Residue-level contacts at the interface:
Residue G206 in protein 2 interacts with residue C17 in protein 1 (closest heavy-atom distance 3.1 Å).
Residue T207 in protein 2 is in contact with residue C17 in protein 1 (closest heavy-atom distance 3.8 Å).
Residue P249 in protein 2 is in contact with residue R11 in protein 1 (closest heavy-atom distance 4.0 Å).
Residue E236 in protein 2 contacts residue R15 in protein 1 (closest heavy-atom distance 3.1 Å).
Residue S59 in protein 2 is in contact with residue C17 in protein 1 (closest heavy-atom distance 3.2 Å).
Residue L204 in protein 2 is in contact with residue I18 in protein 1 (closest heavy-atom distance 3.3 Å).
Residue F60 in protein 2 is in contact with residue H19 in protein 1 (closest heavy-atom distance 4.0 Å).
Residue E133 in protein 2 contacts residue R14 in protein 1 (closest heavy-atom distance 3.0 Å).
Residue Y241 in protein 2 interacts with residue Y3 in protein 1 (closest heavy-atom distance 4.1 Å).
Residue P242 in protein 2 is in contact with residue R15 in protein 1 (closest heavy-atom distance 4.3 Å).
Residue T57 in protein 2 contacts residue R14 in protein 1 (closest heavy-atom distance 3.0 Å).
Residue F245 in protein 2 is in contact with residue T2 in protein 1 (closest heavy-atom distance 3.6 Å).
Residue S59 in protein 2 is in contact with residue A16 in protein 1 (closest heavy-atom distance 4.0 Å).
Residue P208 in protein 2 interacts with residue R11 in protein 1 (closest heavy-atom distance 3.8 Å).
Residue R139 in protein 2 is in contact with residue T12 in protein 1 (closest heavy-atom distance 3.1 Å).
Residue P242 in protein 2 is in contact with residue F6 in protein 1 (closest heavy-atom distance 3.6 Å).
Residue F60 in protein 2 contacts residue C17 in protein 1 (closest heavy-atom distance 3.6 Å).
Residue G240 in protein 2 contacts residue F6 in protein 1 (closest heavy-atom distance 3.9 Å).
Residue Y241 in protein 2 is in contact with residue T2 in protein 1 (closest heavy-atom distance 3.3 Å).
Residue I252 in protein 2 is in contact with residue R11 in protein 1 (closest heavy-atom distance 3.6 Å).
Residue P175 in protein 2 contacts residue R15 in protein 1 (closest heavy-atom distance 3.4 Å).
Residue F135 in protein 2 interacts with residue R14 in protein 1 (closest heavy-atom distance 3.5 Å).
Residue Y336 in protein 2 contacts residue R14 in protein 1 (closest heavy-atom distance 3.4 Å).
Residue A246 in protein 2 contacts residue R11 in protein 1 (closest heavy-atom distance 3.4 Å).
Residue L88 in protein 2 interacts with residue H19 in protein 1 (closest heavy-atom distance 3.4 Å).
Residue L204 in protein 2 interacts with residue H19 in protein 1 (closest heavy-atom distance 2.8 Å).
Residue K174 in protein 2 interacts with residue C17 in protein 1 (closest heavy-atom distance 4.1 Å).
Residue L211 in protein 2 contacts residue I18 in protein 1 (closest heavy-atom distance 3.9 Å).
Residue K174 in protein 2 is in contact with residue A16 in protein 1 (closest heavy-atom distance 4.0 Å).
Residue F193 in protein 2 contacts residue C17 in protein 1 (closest heavy-atom distance 3.5 Å).
Residue K174 in protein 2 contacts residue R15 in protein 1 (closest heavy-atom distance 3.2 Å).
Residue E176 in protein 2 is in contact with residue R14 in protein 1 (closest heavy-atom distance 3.7 Å).
Residue R139 in protein 2 is in contact with residue R15 in protein 1 (closest heavy-atom distance 3.5 Å).
Residue F135 in protein 2 is in contact with residue T12 in protein 1 (closest heavy-atom distance 3.5 Å).
Residue E176 in protein 2 contacts residue G13 in protein 1 (closest heavy-atom distance 4.2 Å).
Residue E209 in protein 2 contacts residue R11 in protein 1 (closest heavy-atom distance 2.7 Å).
Residue F245 in protein 2 interacts with residue F6 in protein 1 (closest heavy-atom distance 3.5 Å).
Residue R139 in protein 2 contacts residue F6 in protein 1 (closest heavy-atom distance 3.6 Å).
Residue G206 in protein 2 interacts with residue I18 in protein 1 (closest heavy-atom distance 2.5 Å).
Residue Y253 in protein 2 contacts residue I18 in protein 1 (closest heavy-atom distance 3.9 Å).
Residue Q90 in protein 2 contacts residue H19 in protein 1 (closest heavy-atom distance 3.5 Å).
Residue C205 in protein 2 contacts residue H19 in protein 1 (closest heavy-atom distance 4.0 Å).
Residue E176 in protein 2 is in contact with residue R15 in protein 1 (closest heavy-atom distance 2.7 Å).
Residue F135 in protein 2 is in contact with residue G13 in protein 1 (closest heavy-atom distance 3.3 Å).
Residue F193 in protein 2 interacts with residue I18 in protein 1 (closest heavy-atom distance 3.5 Å).
Residue P208 in protein 2 interacts with residue I18 in protein 1 (closest heavy-atom distance 3.8 Å).
Residue Y241 in protein 2 contacts residue F6 in protein 1 (closest heavy-atom distance 3.5 Å).
Residue D247 in protein 2 interacts with residue S9 in protein 1 (closest heavy-atom distance 3.5 Å).
Residue L204 in protein 2 interacts with residue D20 in protein 1 (closest heavy-atom distance 3.5 Å).
Residue E209 in protein 2 interacts with residue R15 in protein 1 (closest heavy-atom distance 3.6 Å).
Residue F135 in protein 2 interacts with residue R15 in protein 1 (closest heavy-atom distance 3.6 Å).
Residue F193 in protein 2 interacts with residue H19 in protein 1 (closest heavy-atom distance 4.5 Å).
Residue F245 in protein 2 is in contact with residue D5 in protein 1 (closest heavy-atom distance 3.9 Å).
Residue C205 in protein 2 interacts with residue I18 in protein 1 (closest heavy-atom distance 3.3 Å).
Residue Y210 in protein 2 interacts with residue R15 in protein 1 (closest heavy-atom distance 4.2 Å).
Residue D247 in protein 2 is in contact with residue G10 in protein 1 (closest heavy-atom distance 3.0 Å).
Residue T207 in protein 2 contacts residue A16 in protein 1 (closest heavy-atom distance 3.9 Å).
Residue T207 in protein 2 is in contact with residue R15 in protein 1 (closest heavy-atom distance 3.9 Å).
Residue D247 in protein 2 contacts residue R11 in protein 1 (closest heavy-atom distance 3.7 Å).
Residue P208 in protein 2 is in contact with residue A16 in protein 1 (closest heavy-atom distance 4.0 Å).

Sequence of protein 2:
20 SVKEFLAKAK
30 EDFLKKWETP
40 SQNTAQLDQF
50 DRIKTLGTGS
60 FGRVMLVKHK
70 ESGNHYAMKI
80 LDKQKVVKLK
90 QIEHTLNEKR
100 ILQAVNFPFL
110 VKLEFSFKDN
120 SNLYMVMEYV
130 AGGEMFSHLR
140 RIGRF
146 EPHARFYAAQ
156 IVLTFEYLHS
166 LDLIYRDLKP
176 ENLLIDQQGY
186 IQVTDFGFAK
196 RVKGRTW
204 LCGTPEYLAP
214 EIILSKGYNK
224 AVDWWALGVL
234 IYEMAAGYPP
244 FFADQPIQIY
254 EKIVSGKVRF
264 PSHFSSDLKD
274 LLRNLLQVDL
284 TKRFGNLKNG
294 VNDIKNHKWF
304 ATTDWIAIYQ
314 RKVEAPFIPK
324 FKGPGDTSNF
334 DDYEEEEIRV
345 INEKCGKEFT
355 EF

Sequence of protein 1:
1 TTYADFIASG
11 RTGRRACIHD

The following describes two proteins that form a bound complex.